Interface contacts:
Residue A42 in chain A contacts residue L41 in chain B (closest heavy-atom distance 4.4 Å).
Residue I40 in chain A interacts with residue L41 in chain B (closest heavy-atom distance 4.0 Å).
Residue Y76 in chain A is in contact with residue F38 in chain B (closest heavy-atom distance 3.5 Å).
Residue A42 in chain A interacts with residue F38 in chain B (closest heavy-atom distance 4.8 Å).
Residue Y69 in chain A contacts residue D37 in chain B (closest heavy-atom distance 3.0 Å).
Residue L72 in chain A interacts with residue F38 in chain B (closest heavy-atom distance 3.5 Å).
Residue R68 in chain A interacts with residue Q33 in chain B (closest heavy-atom distance 3.3 Å).
Residue G41 in chain A contacts residue L41 in chain B (closest heavy-atom distance 4.9 Å).
Residue Y69 in chain A is in contact with residue V34 in chain B (closest heavy-atom distance 4.2 Å).
Residue L72 in chain A contacts residue V34 in chain B (closest heavy-atom distance 3.4 Å).
Residue R68 in chain A is in contact with residue D37 in chain B (closest heavy-atom distance 3.5 Å).
Residue G41 in chain A interacts with residue F38 in chain B (closest heavy-atom distance 3.4 Å).
Residue R68 in chain A contacts residue V30 in chain B (closest heavy-atom distance 4.0 Å).
Residue Y69 in chain A contacts residue F38 in chain B (closest heavy-atom distance 4.1 Å).
Residue R68 in chain A is in contact with residue V34 in chain B (closest heavy-atom distance 3.4 Å).
Residue I40 in chain A is in contact with residue D37 in chain B (closest heavy-atom distance 4.1 Å).

Sequence of chain A:
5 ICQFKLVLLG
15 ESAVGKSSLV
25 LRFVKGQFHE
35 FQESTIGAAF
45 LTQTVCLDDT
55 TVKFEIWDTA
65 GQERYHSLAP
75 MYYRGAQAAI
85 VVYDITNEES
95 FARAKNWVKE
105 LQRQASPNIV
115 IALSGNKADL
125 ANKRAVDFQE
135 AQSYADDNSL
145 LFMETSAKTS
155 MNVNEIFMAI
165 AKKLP

Sequence of chain B:
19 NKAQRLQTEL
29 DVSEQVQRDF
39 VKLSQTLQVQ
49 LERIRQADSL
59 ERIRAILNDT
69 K

This data describes a binding interaction between two proteins.